Residue-level contacts at the interface:
Residue E109 in protein 2 contacts residue E26 in protein 1 (closest heavy-atom distance 4.9 Å).
Residue E109 in protein 2 interacts with residue N28 in protein 1 (closest heavy-atom distance 4.5 Å).
Residue T102 in protein 2 interacts with residue N28 in protein 1 (closest heavy-atom distance 3.8 Å).
Residue A106 in protein 2 is in contact with residue N28 in protein 1 (closest heavy-atom distance 3.7 Å).
Residue A105 in protein 2 is in contact with residue N28 in protein 1 (closest heavy-atom distance 3.4 Å).
Residue T102 in protein 2 is in contact with residue K29 in protein 1 (closest heavy-atom distance 3.8 Å).
Residue E98 in protein 2 is in contact with residue K29 in protein 1 (closest heavy-atom distance 2.6 Å).

Sequence of protein 2:
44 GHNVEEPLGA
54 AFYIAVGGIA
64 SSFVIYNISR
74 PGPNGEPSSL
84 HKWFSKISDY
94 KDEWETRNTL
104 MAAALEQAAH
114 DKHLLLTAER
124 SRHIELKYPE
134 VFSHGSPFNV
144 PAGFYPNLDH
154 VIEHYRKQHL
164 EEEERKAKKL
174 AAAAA

This data describes a binding interaction between two proteins.

Sequence of protein 1:
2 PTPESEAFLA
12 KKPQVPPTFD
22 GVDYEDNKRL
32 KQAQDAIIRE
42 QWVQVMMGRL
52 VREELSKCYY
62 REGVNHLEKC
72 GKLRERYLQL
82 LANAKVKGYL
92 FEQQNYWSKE